Sequence of chain B:
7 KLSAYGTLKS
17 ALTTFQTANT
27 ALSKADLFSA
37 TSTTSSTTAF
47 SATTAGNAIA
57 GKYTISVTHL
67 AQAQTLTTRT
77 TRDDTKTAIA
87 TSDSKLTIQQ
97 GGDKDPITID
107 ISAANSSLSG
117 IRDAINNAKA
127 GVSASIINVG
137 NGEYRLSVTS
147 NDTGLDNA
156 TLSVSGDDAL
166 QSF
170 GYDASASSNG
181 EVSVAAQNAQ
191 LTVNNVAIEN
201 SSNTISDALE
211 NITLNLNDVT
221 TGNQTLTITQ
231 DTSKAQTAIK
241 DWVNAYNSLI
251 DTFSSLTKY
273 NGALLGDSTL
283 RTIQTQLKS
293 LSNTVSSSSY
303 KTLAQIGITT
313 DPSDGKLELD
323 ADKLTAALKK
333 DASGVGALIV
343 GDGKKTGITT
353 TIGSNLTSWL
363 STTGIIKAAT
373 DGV

Sequence of chain A:
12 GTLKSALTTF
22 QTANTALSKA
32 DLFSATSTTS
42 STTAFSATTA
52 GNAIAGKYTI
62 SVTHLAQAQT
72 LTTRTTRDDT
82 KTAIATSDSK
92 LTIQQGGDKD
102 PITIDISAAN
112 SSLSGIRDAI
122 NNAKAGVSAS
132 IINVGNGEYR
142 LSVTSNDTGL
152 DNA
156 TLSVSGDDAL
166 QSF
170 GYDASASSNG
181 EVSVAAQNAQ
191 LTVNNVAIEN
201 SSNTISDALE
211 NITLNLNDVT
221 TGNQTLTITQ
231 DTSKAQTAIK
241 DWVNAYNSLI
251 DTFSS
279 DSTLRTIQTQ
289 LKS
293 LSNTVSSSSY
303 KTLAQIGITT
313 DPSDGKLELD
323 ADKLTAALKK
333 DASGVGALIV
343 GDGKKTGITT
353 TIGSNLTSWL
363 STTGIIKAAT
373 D

Residue-level contacts at the interface:
Residue V184 in chain B interacts with residue N195 in chain A (closest heavy-atom distance 4.5 Å).
Residue I133 in chain B is in contact with residue I198 in chain A (closest heavy-atom distance 4.0 Å).
Residue A130 in chain B interacts with residue E210 in chain A (closest heavy-atom distance 4.9 Å).
Residue I133 in chain B is in contact with residue L209 in chain A (closest heavy-atom distance 4.0 Å).
Residue S131 in chain B is in contact with residue I55 in chain A (closest heavy-atom distance 4.0 Å).
Residue R118 in chain B contacts residue E210 in chain A (closest heavy-atom distance 3.1 Å).
Residue N134 in chain B contacts residue E199 in chain A (closest heavy-atom distance 4.7 Å).
Residue I133 in chain B contacts residue V196 in chain A (closest heavy-atom distance 4.4 Å).
Residue V135 in chain B interacts with residue V196 in chain A (closest heavy-atom distance 4.0 Å).
Residue N134 in chain B contacts residue I198 in chain A (closest heavy-atom distance 4.0 Å).
Residue I132 in chain B is in contact with residue A208 in chain A (closest heavy-atom distance 3.7 Å).
Residue I132 in chain B contacts residue E210 in chain A (closest heavy-atom distance 2.5 Å).
Residue N137 in chain B interacts with residue E199 in chain A (closest heavy-atom distance 3.0 Å).
Residue I132 in chain B contacts residue L209 in chain A (closest heavy-atom distance 4.9 Å).
Residue R141 in chain B interacts with residue V196 in chain A (closest heavy-atom distance 4.4 Å).
Residue N134 in chain B is in contact with residue A208 in chain A (closest heavy-atom distance 3.1 Å).
Residue S183 in chain B contacts residue N194 in chain A (closest heavy-atom distance 3.7 Å).
Residue N134 in chain B is in contact with residue D207 in chain A (closest heavy-atom distance 3.3 Å).
Residue A130 in chain B is in contact with residue I55 in chain A (closest heavy-atom distance 4.2 Å).
Residue S183 in chain B is in contact with residue V196 in chain A (closest heavy-atom distance 3.9 Å).
Residue S131 in chain B is in contact with residue E210 in chain A (closest heavy-atom distance 3.4 Å).
Residue S129 in chain B is in contact with residue I55 in chain A (closest heavy-atom distance 3.9 Å).
Residue I133 in chain B contacts residue A208 in chain A (closest heavy-atom distance 3.7 Å).
Residue V135 in chain B contacts residue A197 in chain A (closest heavy-atom distance 3.4 Å).
Residue T71 in chain B is in contact with residue N194 in chain A (closest heavy-atom distance 4.9 Å).
Residue V135 in chain B interacts with residue E199 in chain A (closest heavy-atom distance 3.0 Å).
Residue V135 in chain B contacts residue I198 in chain A (closest heavy-atom distance 3.6 Å).
Residue G136 in chain B interacts with residue E199 in chain A (closest heavy-atom distance 3.4 Å).
Residue V184 in chain B contacts residue N194 in chain A (closest heavy-atom distance 4.1 Å).
Residue T73 in chain B contacts residue V196 in chain A (closest heavy-atom distance 3.9 Å).
Residue S183 in chain B interacts with residue N195 in chain A (closest heavy-atom distance 2.7 Å).

This data describes a binding interaction between two proteins.